Sequence of chain A:
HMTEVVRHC

These two protein chains interact to form a complex.

Residue-level contacts at the interface:
Residue Y99 in chain B contacts residue T3 in chain A (closest heavy-atom distance 3.4 Å).
Residue Q155 in chain B contacts residue V5 in chain A (closest heavy-atom distance 3.8 Å).
Residue E63 in chain B contacts residue M2 in chain A (closest heavy-atom distance 3.2 Å).
Residue T163 in chain B is in contact with residue H1 in chain A (closest heavy-atom distance 3.4 Å).
Residue D77 in chain B contacts residue C9 in chain A (closest heavy-atom distance 3.2 Å).
Residue Y159 in chain B interacts with residue H1 in chain A (closest heavy-atom distance 2.5 Å).
Residue R97 in chain B contacts residue V6 in chain A (closest heavy-atom distance 4.4 Å).
Residue Y7 in chain B interacts with residue M2 in chain A (closest heavy-atom distance 3.4 Å).
Residue Y7 in chain B interacts with residue H1 in chain A (closest heavy-atom distance 2.7 Å).
Residue D77 in chain B interacts with residue H8 in chain A (closest heavy-atom distance 3.7 Å).
Residue K66 in chain B interacts with residue H1 in chain A (closest heavy-atom distance 3.6 Å).
Residue Q72 in chain B is in contact with residue H8 in chain A (closest heavy-atom distance 4.3 Å).
Residue Y159 in chain B contacts residue M2 in chain A (closest heavy-atom distance 3.1 Å).
Residue V76 in chain B interacts with residue H8 in chain A (closest heavy-atom distance 3.9 Å).
Residue W147 in chain B interacts with residue H8 in chain A (closest heavy-atom distance 2.2 Å).
Residue A150 in chain B interacts with residue R7 in chain A (closest heavy-atom distance 4.4 Å).
Residue F9 in chain B interacts with residue M2 in chain A (closest heavy-atom distance 3.8 Å).
Residue R65 in chain B interacts with residue E4 in chain A (closest heavy-atom distance 2.6 Å).
Residue Y116 in chain B is in contact with residue C9 in chain A (closest heavy-atom distance 4.2 Å).
Residue L81 in chain B is in contact with residue C9 in chain A (closest heavy-atom distance 4.3 Å).
Residue K146 in chain B contacts residue C9 in chain A (closest heavy-atom distance 3.6 Å).
Residue Y59 in chain B is in contact with residue H1 in chain A (closest heavy-atom distance 4.3 Å).
Residue Y171 in chain B interacts with residue H1 in chain A (closest heavy-atom distance 2.3 Å).
Residue L156 in chain B interacts with residue V5 in chain A (closest heavy-atom distance 3.9 Å).
Residue F33 in chain B is in contact with residue H1 in chain A (closest heavy-atom distance 4.7 Å).
Residue M5 in chain B contacts residue H1 in chain A (closest heavy-atom distance 3.4 Å).
Residue A69 in chain B interacts with residue V6 in chain A (closest heavy-atom distance 4.2 Å).
Residue T142 in chain B contacts residue C9 in chain A (closest heavy-atom distance 4.7 Å).
Residue E63 in chain B is in contact with residue H1 in chain A (closest heavy-atom distance 3.1 Å).
Residue W147 in chain B contacts residue R7 in chain A (closest heavy-atom distance 3.6 Å).
Residue L156 in chain B is in contact with residue T3 in chain A (closest heavy-atom distance 4.2 Å).
Residue M5 in chain B interacts with residue M2 in chain A (closest heavy-atom distance 4.7 Å).
Residue K66 in chain B is in contact with residue M2 in chain A (closest heavy-atom distance 3.1 Å).
Residue H70 in chain B interacts with residue M2 in chain A (closest heavy-atom distance 4.4 Å).
Residue R97 in chain B is in contact with residue R7 in chain A (closest heavy-atom distance 3.9 Å).
Residue Y159 in chain B interacts with residue T3 in chain A (closest heavy-atom distance 3.3 Å).
Residue V152 in chain B is in contact with residue R7 in chain A (closest heavy-atom distance 4.3 Å).
Residue T143 in chain B is in contact with residue C9 in chain A (closest heavy-atom distance 2.9 Å).
Residue Y99 in chain B is in contact with residue M2 in chain A (closest heavy-atom distance 3.0 Å).
Residue T73 in chain B interacts with residue V6 in chain A (closest heavy-atom distance 2.8 Å).
Residue D77 in chain B interacts with residue R7 in chain A (closest heavy-atom distance 4.4 Å).
Residue Y84 in chain B interacts with residue C9 in chain A (closest heavy-atom distance 2.2 Å).
Residue M45 in chain B is in contact with residue M2 in chain A (closest heavy-atom distance 3.5 Å).
Residue W147 in chain B interacts with residue C9 in chain A (closest heavy-atom distance 4.3 Å).
Residue K66 in chain B interacts with residue E4 in chain A (closest heavy-atom distance 3.4 Å).
Residue V152 in chain B is in contact with residue V5 in chain A (closest heavy-atom distance 4.3 Å).
Residue T73 in chain B is in contact with residue R7 in chain A (closest heavy-atom distance 3.5 Å).
Residue K66 in chain B interacts with residue T3 in chain A (closest heavy-atom distance 3.9 Å).
Residue W167 in chain B interacts with residue H1 in chain A (closest heavy-atom distance 3.2 Å).
Residue T73 in chain B contacts residue H8 in chain A (closest heavy-atom distance 4.1 Å).
Residue Y159 in chain B contacts residue E4 in chain A (closest heavy-atom distance 5.0 Å).
Residue T80 in chain B is in contact with residue C9 in chain A (closest heavy-atom distance 3.8 Å).
Residue V67 in chain B interacts with residue M2 in chain A (closest heavy-atom distance 3.2 Å).
Residue T143 in chain B contacts residue H8 in chain A (closest heavy-atom distance 4.8 Å).
Residue Q155 in chain B interacts with residue R7 in chain A (closest heavy-atom distance 4.9 Å).
Residue Y123 in chain B contacts residue C9 in chain A (closest heavy-atom distance 4.6 Å).
Residue H70 in chain B is in contact with residue T3 in chain A (closest heavy-atom distance 3.5 Å).
Residue H70 in chain B interacts with residue V6 in chain A (closest heavy-atom distance 3.8 Å).

Sequence of chain B:
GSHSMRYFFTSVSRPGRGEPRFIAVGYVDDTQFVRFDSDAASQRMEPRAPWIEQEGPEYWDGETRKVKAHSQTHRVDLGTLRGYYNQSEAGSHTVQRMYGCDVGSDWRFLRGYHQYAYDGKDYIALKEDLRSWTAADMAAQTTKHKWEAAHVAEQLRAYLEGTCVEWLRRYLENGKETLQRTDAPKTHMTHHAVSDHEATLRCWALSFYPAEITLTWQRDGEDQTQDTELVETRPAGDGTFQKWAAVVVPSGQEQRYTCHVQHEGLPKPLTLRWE